Interface contacts:
Residue H44 in the second protein interacts with residue R5 in the first protein (closest heavy-atom distance 3.8 Å).
Residue I255 in the second protein is in contact with residue S1 in the first protein (closest heavy-atom distance 3.1 Å).
Residue P253 in the second protein contacts residue G4 in the first protein (closest heavy-atom distance 2.8 Å).
Residue E124 in the second protein contacts residue V12 in the first protein (closest heavy-atom distance 2.8 Å).
Residue P129 in the second protein interacts with residue F9 in the first protein (closest heavy-atom distance 4.3 Å).
Residue L126 in the second protein is in contact with residue F10 in the first protein (closest heavy-atom distance 4.5 Å).
Residue V233 in the second protein is in contact with residue F9 in the first protein (closest heavy-atom distance 4.1 Å).
Residue Q125 in the second protein interacts with residue T13 in the first protein (closest heavy-atom distance 2.6 Å).
Residue H44 in the second protein interacts with residue V12 in the first protein (closest heavy-atom distance 3.7 Å).
Residue E124 in the second protein contacts residue G14 in the first protein (closest heavy-atom distance 4.4 Å).
Residue L47 in the second protein interacts with residue L6 in the first protein (closest heavy-atom distance 3.4 Å).
Residue Y211 in the second protein is in contact with residue Q3 in the first protein (closest heavy-atom distance 4.8 Å).
Residue L126 in the second protein contacts residue K11 in the first protein (closest heavy-atom distance 3.3 Å).
Residue K254 in the second protein interacts with residue T2 in the first protein (closest heavy-atom distance 3.1 Å).
Residue P129 in the second protein interacts with residue F10 in the first protein (closest heavy-atom distance 3.6 Å).
Residue K254 in the second protein contacts residue S1 in the first protein (closest heavy-atom distance 3.9 Å).
Residue V45 in the second protein contacts residue R5 in the first protein (closest heavy-atom distance 4.2 Å).
Residue S46 in the second protein contacts residue L6 in the first protein (closest heavy-atom distance 3.3 Å).
Residue A252 in the second protein is in contact with residue R5 in the first protein (closest heavy-atom distance 3.9 Å).
Residue Q125 in the second protein interacts with residue K11 in the first protein (closest heavy-atom distance 3.2 Å).
Residue M40 in the second protein is in contact with residue D7 in the first protein (closest heavy-atom distance 4.7 Å).
Residue P234 in the second protein interacts with residue L6 in the first protein (closest heavy-atom distance 3.6 Å).
Residue I255 in the second protein contacts residue T2 in the first protein (closest heavy-atom distance 2.6 Å).
Residue M40 in the second protein interacts with residue V12 in the first protein (closest heavy-atom distance 4.0 Å).
Residue H44 in the second protein interacts with residue D7 in the first protein (closest heavy-atom distance 2.7 Å).
Residue Q131 in the second protein contacts residue F10 in the first protein (closest heavy-atom distance 4.7 Å).
Residue H44 in the second protein is in contact with residue L6 in the first protein (closest heavy-atom distance 2.9 Å).
Residue G127 in the second protein interacts with residue F9 in the first protein (closest heavy-atom distance 4.6 Å).
Residue Q125 in the second protein is in contact with residue V12 in the first protein (closest heavy-atom distance 3.5 Å).
Residue P234 in the second protein is in contact with residue F9 in the first protein (closest heavy-atom distance 3.6 Å).
Residue D122 in the second protein is in contact with residue G14 in the first protein (closest heavy-atom distance 3.1 Å).
Residue L251 in the second protein contacts residue L6 in the first protein (closest heavy-atom distance 4.4 Å).
Residue V45 in the second protein is in contact with residue G4 in the first protein (closest heavy-atom distance 3.7 Å).
Residue Q125 in the second protein interacts with residue G14 in the first protein (closest heavy-atom distance 4.6 Å).
Residue A252 in the second protein interacts with residue L6 in the first protein (closest heavy-atom distance 3.9 Å).
Residue Y250 in the second protein is in contact with residue L6 in the first protein (closest heavy-atom distance 4.3 Å).
Residue G127 in the second protein interacts with residue K11 in the first protein (closest heavy-atom distance 2.7 Å).
Residue P253 in the second protein interacts with residue F9 in the first protein (closest heavy-atom distance 3.9 Å).
Residue G127 in the second protein is in contact with residue F10 in the first protein (closest heavy-atom distance 3.0 Å).
Residue V45 in the second protein contacts residue Q3 in the first protein (closest heavy-atom distance 3.5 Å).
Residue A252 in the second protein contacts residue Q3 in the first protein (closest heavy-atom distance 2.9 Å).
Residue L47 in the second protein is in contact with residue F10 in the first protein (closest heavy-atom distance 4.4 Å).
Residue A252 in the second protein is in contact with residue G4 in the first protein (closest heavy-atom distance 3.3 Å).
Residue K254 in the second protein contacts residue Q3 in the first protein (closest heavy-atom distance 4.0 Å).
Residue M40 in the second protein contacts residue L6 in the first protein (closest heavy-atom distance 3.8 Å).
Residue E124 in the second protein interacts with residue T13 in the first protein (closest heavy-atom distance 3.5 Å).
Residue P253 in the second protein is in contact with residue Q3 in the first protein (closest heavy-atom distance 3.3 Å).
Residue Y250 in the second protein is in contact with residue F10 in the first protein (closest heavy-atom distance 3.4 Å).
Residue V123 in the second protein is in contact with residue T13 in the first protein (closest heavy-atom distance 4.6 Å).
Residue I128 in the second protein interacts with residue F10 in the first protein (closest heavy-atom distance 3.7 Å).
Residue A208 in the second protein is in contact with residue Q3 in the first protein (closest heavy-atom distance 3.5 Å).
Residue L126 in the second protein interacts with residue V12 in the first protein (closest heavy-atom distance 4.5 Å).
Residue P253 in the second protein interacts with residue T2 in the first protein (closest heavy-atom distance 4.4 Å).
Residue D232 in the second protein interacts with residue F9 in the first protein (closest heavy-atom distance 3.1 Å).
Residue P234 in the second protein contacts residue F10 in the first protein (closest heavy-atom distance 3.6 Å).
Residue K254 in the second protein contacts residue G4 in the first protein (closest heavy-atom distance 4.0 Å).
Residue S43 in the second protein is in contact with residue R5 in the first protein (closest heavy-atom distance 2.8 Å).
Residue A252 in the second protein interacts with residue F9 in the first protein (closest heavy-atom distance 4.2 Å).
Residue V45 in the second protein interacts with residue L6 in the first protein (closest heavy-atom distance 3.7 Å).
Residue V123 in the second protein is in contact with residue G14 in the first protein (closest heavy-atom distance 3.5 Å).

The following describes two proteins that form a bound complex.

Sequence of the first protein:
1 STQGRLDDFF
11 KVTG

Sequence of the second protein:
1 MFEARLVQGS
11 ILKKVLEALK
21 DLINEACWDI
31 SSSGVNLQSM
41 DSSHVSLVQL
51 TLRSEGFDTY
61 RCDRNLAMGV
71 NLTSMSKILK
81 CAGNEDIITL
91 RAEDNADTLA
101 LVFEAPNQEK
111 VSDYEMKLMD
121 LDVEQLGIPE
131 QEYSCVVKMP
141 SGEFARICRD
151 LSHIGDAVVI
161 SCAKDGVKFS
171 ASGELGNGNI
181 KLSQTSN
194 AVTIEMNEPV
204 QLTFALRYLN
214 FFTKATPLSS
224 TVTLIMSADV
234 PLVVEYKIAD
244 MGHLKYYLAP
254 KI